Sequence of the first protein:
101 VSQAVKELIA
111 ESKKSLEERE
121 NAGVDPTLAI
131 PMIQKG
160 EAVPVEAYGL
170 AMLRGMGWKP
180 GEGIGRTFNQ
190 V

These two protein chains interact to form a complex.

Sequence of the second protein:
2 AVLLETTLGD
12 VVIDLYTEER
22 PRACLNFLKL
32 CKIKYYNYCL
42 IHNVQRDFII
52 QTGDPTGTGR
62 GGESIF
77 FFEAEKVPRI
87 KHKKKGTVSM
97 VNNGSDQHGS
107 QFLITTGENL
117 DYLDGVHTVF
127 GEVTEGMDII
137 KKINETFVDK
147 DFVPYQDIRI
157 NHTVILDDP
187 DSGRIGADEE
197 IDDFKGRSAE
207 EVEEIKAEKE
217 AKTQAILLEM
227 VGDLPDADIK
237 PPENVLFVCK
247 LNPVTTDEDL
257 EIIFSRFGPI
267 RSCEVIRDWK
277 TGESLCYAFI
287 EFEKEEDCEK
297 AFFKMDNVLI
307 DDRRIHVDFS

Contacts between the two chains:
Residue D255 in the second protein is in contact with residue I109 in the first protein (closest heavy-atom distance 3.8 Å).
Residue I258 in the second protein interacts with residue K106 in the first protein (closest heavy-atom distance 3.8 Å).